Sequence of protein 1:
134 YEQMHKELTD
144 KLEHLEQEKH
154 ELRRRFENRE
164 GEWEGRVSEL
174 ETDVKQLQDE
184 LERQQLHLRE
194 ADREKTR

Sequence of protein 2:
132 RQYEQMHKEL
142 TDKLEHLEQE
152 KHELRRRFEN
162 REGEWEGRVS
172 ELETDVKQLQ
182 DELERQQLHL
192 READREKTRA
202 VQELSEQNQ

This data describes a binding interaction between two proteins.

Residue-level contacts at the interface:
Residue L148 in protein 2 is in contact with residue L145 in protein 1 (closest heavy-atom distance 3.8 Å).
Residue Q187 in protein 2 is in contact with residue L191 in protein 1 (closest heavy-atom distance 3.6 Å).
Residue L145 in protein 2 is in contact with residue L148 in protein 1 (closest heavy-atom distance 3.7 Å).
Residue L145 in protein 2 contacts residue L145 in protein 1 (closest heavy-atom distance 3.5 Å).
Residue D195 in protein 2 contacts residue K198 in protein 1 (closest heavy-atom distance 3.3 Å).
Residue K152 in protein 2 interacts with residue L148 in protein 1 (closest heavy-atom distance 2.6 Å).
Residue L184 in protein 2 interacts with residue Q187 in protein 1 (closest heavy-atom distance 3.3 Å).
Residue D195 in protein 2 is in contact with residue D195 in protein 1 (closest heavy-atom distance 2.9 Å).
Residue V170 in protein 2 contacts residue V170 in protein 1 (closest heavy-atom distance 3.7 Å).
Residue L141 in protein 2 contacts residue L141 in protein 1 (closest heavy-atom distance 3.8 Å).
Residue H138 in protein 2 is in contact with residue Y134 in protein 1 (closest heavy-atom distance 3.1 Å).
Residue K152 in protein 2 interacts with residue E151 in protein 1 (closest heavy-atom distance 3.4 Å).
Residue Q187 in protein 2 is in contact with residue Q188 in protein 1 (closest heavy-atom distance 2.3 Å).
Residue L173 in protein 2 contacts residue V170 in protein 1 (closest heavy-atom distance 3.5 Å).
Residue M137 in protein 2 is in contact with residue H138 in protein 1 (closest heavy-atom distance 3.4 Å).
Residue L180 in protein 2 interacts with residue V177 in protein 1 (closest heavy-atom distance 3.6 Å).
Residue V177 in protein 2 is in contact with residue V177 in protein 1 (closest heavy-atom distance 3.7 Å).
Residue L141 in protein 2 is in contact with residue L145 in protein 1 (closest heavy-atom distance 3.8 Å).
Residue L173 in protein 2 contacts residue L173 in protein 1 (closest heavy-atom distance 3.7 Å).
Residue E149 in protein 2 contacts residue L148 in protein 1 (closest heavy-atom distance 3.6 Å).
Residue R156 in protein 2 is in contact with residue L155 in protein 1 (closest heavy-atom distance 3.3 Å).
Residue Q187 in protein 2 contacts residue L184 in protein 1 (closest heavy-atom distance 3.3 Å).
Residue Y134 in protein 2 is in contact with residue H138 in protein 1 (closest heavy-atom distance 3.0 Å).
Residue K152 in protein 2 contacts residue K152 in protein 1 (closest heavy-atom distance 3.0 Å).
Residue Q188 in protein 2 is in contact with residue Q187 in protein 1 (closest heavy-atom distance 2.4 Å).
Residue L148 in protein 2 interacts with residue K152 in protein 1 (closest heavy-atom distance 2.5 Å).
Residue D195 in protein 2 is in contact with residue L191 in protein 1 (closest heavy-atom distance 3.5 Å).
Residue E167 in protein 2 contacts residue W166 in protein 1 (closest heavy-atom distance 3.6 Å).
Residue Y134 in protein 2 is in contact with residue Y134 in protein 1 (closest heavy-atom distance 3.5 Å).
Residue V177 in protein 2 contacts residue L180 in protein 1 (closest heavy-atom distance 3.6 Å).
Residue L180 in protein 2 is in contact with residue L180 in protein 1 (closest heavy-atom distance 3.7 Å).
Residue E151 in protein 2 is in contact with residue K152 in protein 1 (closest heavy-atom distance 3.4 Å).
Residue L141 in protein 2 interacts with residue H138 in protein 1 (closest heavy-atom distance 3.3 Å).
Residue F159 in protein 2 contacts residue F159 in protein 1 (closest heavy-atom distance 3.5 Å).
Residue H138 in protein 2 is in contact with residue M137 in protein 1 (closest heavy-atom distance 3.4 Å).
Residue F159 in protein 2 is in contact with residue E163 in protein 1 (closest heavy-atom distance 3.7 Å).
Residue Y134 in protein 2 contacts residue E135 in protein 1 (closest heavy-atom distance 2.9 Å).
Residue W166 in protein 2 contacts residue V170 in protein 1 (closest heavy-atom distance 3.6 Å).
Residue W166 in protein 2 contacts residue E163 in protein 1 (closest heavy-atom distance 3.5 Å).
Residue L184 in protein 2 is in contact with residue L184 in protein 1 (closest heavy-atom distance 3.6 Å).
Residue L191 in protein 2 contacts residue L191 in protein 1 (closest heavy-atom distance 3.6 Å).
Residue K198 in protein 2 is in contact with residue D195 in protein 1 (closest heavy-atom distance 2.4 Å).
Residue E135 in protein 2 interacts with residue Y134 in protein 1 (closest heavy-atom distance 2.4 Å).
Residue W166 in protein 2 is in contact with residue W166 in protein 1 (closest heavy-atom distance 3.4 Å).
Residue R162 in protein 2 contacts residue E163 in protein 1 (closest heavy-atom distance 3.0 Å).
Residue Q188 in protein 2 contacts residue L191 in protein 1 (closest heavy-atom distance 3.6 Å).
Residue K144 in protein 2 is in contact with residue L145 in protein 1 (closest heavy-atom distance 3.7 Å).
Residue E163 in protein 2 contacts residue F159 in protein 1 (closest heavy-atom distance 2.9 Å).
Residue H138 in protein 2 interacts with residue H138 in protein 1 (closest heavy-atom distance 3.2 Å).
Residue L184 in protein 2 contacts residue L180 in protein 1 (closest heavy-atom distance 3.7 Å).
Residue R192 in protein 2 contacts residue L191 in protein 1 (closest heavy-atom distance 3.6 Å).
Residue L145 in protein 2 is in contact with residue L141 in protein 1 (closest heavy-atom distance 3.8 Å).
Residue L180 in protein 2 contacts residue Q181 in protein 1 (closest heavy-atom distance 3.8 Å).
Residue V170 in protein 2 interacts with residue W166 in protein 1 (closest heavy-atom distance 3.6 Å).
Residue H138 in protein 2 interacts with residue L141 in protein 1 (closest heavy-atom distance 3.4 Å).
Residue Q181 in protein 2 interacts with residue L180 in protein 1 (closest heavy-atom distance 3.7 Å).
Residue W166 in protein 2 contacts residue E167 in protein 1 (closest heavy-atom distance 3.5 Å).
Residue L145 in protein 2 is in contact with residue K144 in protein 1 (closest heavy-atom distance 3.7 Å).
Residue D195 in protein 2 is in contact with residue A194 in protein 1 (closest heavy-atom distance 3.1 Å).
Residue T199 in protein 2 contacts residue K198 in protein 1 (closest heavy-atom distance 3.6 Å).